The following describes two proteins that form a bound complex.

Sequence of the first protein:
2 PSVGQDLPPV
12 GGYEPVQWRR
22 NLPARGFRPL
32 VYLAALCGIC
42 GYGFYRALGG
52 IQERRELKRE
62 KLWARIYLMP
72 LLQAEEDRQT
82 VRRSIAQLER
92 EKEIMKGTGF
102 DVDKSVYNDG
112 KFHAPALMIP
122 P

Interface contacts:
Residue V50 in the second protein interacts with residue S3 in the first protein (closest heavy-atom distance 3.8 Å).
Residue V48 in the second protein contacts residue P10 in the first protein (closest heavy-atom distance 4.2 Å).
Residue K47 in the second protein contacts residue P10 in the first protein (closest heavy-atom distance 4.0 Å).
Residue D51 in the second protein interacts with residue S3 in the first protein (closest heavy-atom distance 4.2 Å).
Residue D45 in the second protein is in contact with residue P10 in the first protein (closest heavy-atom distance 3.3 Å).
Residue V48 in the second protein is in contact with residue L8 in the first protein (closest heavy-atom distance 3.4 Å).
Residue H49 in the second protein is in contact with residue S3 in the first protein (closest heavy-atom distance 4.8 Å).
Residue P46 in the second protein contacts residue P9 in the first protein (closest heavy-atom distance 4.9 Å).
Residue K47 in the second protein interacts with residue P9 in the first protein (closest heavy-atom distance 3.6 Å).
Residue I42 in the second protein interacts with residue P10 in the first protein (closest heavy-atom distance 5.0 Å).
Residue I42 in the second protein is in contact with residue Y14 in the first protein (closest heavy-atom distance 3.5 Å).
Residue H49 in the second protein contacts residue V4 in the first protein (closest heavy-atom distance 4.4 Å).
Residue V48 in the second protein interacts with residue P9 in the first protein (closest heavy-atom distance 3.0 Å).
Residue E52 in the second protein contacts residue P2 in the first protein (closest heavy-atom distance 4.3 Å).
Residue P46 in the second protein is in contact with residue P10 in the first protein (closest heavy-atom distance 3.5 Å).
Residue P46 in the second protein interacts with residue G12 in the first protein (closest heavy-atom distance 4.8 Å).
Residue V48 in the second protein is in contact with residue V11 in the first protein (closest heavy-atom distance 4.0 Å).
Residue D51 in the second protein contacts residue P2 in the first protein (closest heavy-atom distance 3.5 Å).
Residue K47 in the second protein contacts residue Y14 in the first protein (closest heavy-atom distance 4.8 Å).
Residue P46 in the second protein interacts with residue V11 in the first protein (closest heavy-atom distance 2.9 Å).
Residue K47 in the second protein is in contact with residue L8 in the first protein (closest heavy-atom distance 3.9 Å).
Residue K47 in the second protein contacts residue V11 in the first protein (closest heavy-atom distance 4.1 Å).

Sequence of the second protein:
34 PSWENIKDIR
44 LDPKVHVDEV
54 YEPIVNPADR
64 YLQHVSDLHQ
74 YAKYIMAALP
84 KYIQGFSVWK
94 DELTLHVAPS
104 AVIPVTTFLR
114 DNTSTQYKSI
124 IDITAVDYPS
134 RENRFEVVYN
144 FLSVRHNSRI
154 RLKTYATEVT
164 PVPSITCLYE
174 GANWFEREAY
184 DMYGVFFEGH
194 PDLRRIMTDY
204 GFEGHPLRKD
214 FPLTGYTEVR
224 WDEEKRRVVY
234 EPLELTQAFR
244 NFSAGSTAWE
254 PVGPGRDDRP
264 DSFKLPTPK